These two protein chains interact to form a complex.

Sequence of protein 2:
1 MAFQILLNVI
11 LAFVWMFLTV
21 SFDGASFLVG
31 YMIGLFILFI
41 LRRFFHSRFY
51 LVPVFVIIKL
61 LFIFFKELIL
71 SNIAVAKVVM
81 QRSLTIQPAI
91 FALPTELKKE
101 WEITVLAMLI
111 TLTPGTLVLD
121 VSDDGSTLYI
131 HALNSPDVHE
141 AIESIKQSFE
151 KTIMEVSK

Residue-level contacts at the interface:
Residue E100 in protein 2 contacts residue F44 in protein 1 (closest heavy-atom distance 4.8 Å).
Residue L6 in protein 2 interacts with residue A2 in protein 1 (closest heavy-atom distance 3.7 Å).
Residue I5 in protein 2 is in contact with residue L6 in protein 1 (closest heavy-atom distance 4.0 Å).
Residue A2 in protein 2 contacts residue A2 in protein 1 (closest heavy-atom distance 4.6 Å).
Residue A2 in protein 2 is in contact with residue F3 in protein 1 (closest heavy-atom distance 4.0 Å).
Residue L6 in protein 2 contacts residue I5 in protein 1 (closest heavy-atom distance 3.9 Å).
Residue F44 in protein 2 contacts residue E100 in protein 1 (closest heavy-atom distance 4.9 Å).
Residue F3 in protein 2 interacts with residue A2 in protein 1 (closest heavy-atom distance 4.0 Å).
Residue A2 in protein 2 contacts residue L6 in protein 1 (closest heavy-atom distance 3.7 Å).

Sequence of protein 1:
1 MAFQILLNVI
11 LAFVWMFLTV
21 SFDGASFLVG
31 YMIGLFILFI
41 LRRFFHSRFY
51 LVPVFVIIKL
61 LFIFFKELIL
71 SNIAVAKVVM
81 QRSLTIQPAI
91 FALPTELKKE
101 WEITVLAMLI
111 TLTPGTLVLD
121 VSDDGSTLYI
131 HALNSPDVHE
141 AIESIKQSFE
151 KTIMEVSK